Interface contacts:
Residue E404 in protein 2 is in contact with residue N93 in protein 1 (closest heavy-atom distance 3.0 Å).
Residue H233 in protein 2 interacts with residue D34 in protein 1 (closest heavy-atom distance 3.1 Å).
Residue G99 in protein 2 is in contact with residue L113 in protein 1 (closest heavy-atom distance 3.1 Å).
Residue Q441 in protein 2 is in contact with residue A38 in protein 1 (closest heavy-atom distance 3.3 Å).
Residue Y399 in protein 2 interacts with residue A85 in protein 1 (closest heavy-atom distance 2.8 Å).
Residue R367 in protein 2 is in contact with residue D102 in protein 1 (closest heavy-atom distance 2.9 Å).
Residue G190 in protein 2 contacts residue E24 in protein 1 (closest heavy-atom distance 3.0 Å).
Residue E189 in protein 2 interacts with residue K23 in protein 1 (closest heavy-atom distance 2.9 Å).
Residue D407 in protein 2 contacts residue K108 in protein 1 (closest heavy-atom distance 2.8 Å).
Residue E186 in protein 2 interacts with residue K22 in protein 1 (closest heavy-atom distance 2.8 Å).
Residue S320 in protein 2 contacts residue H90 in protein 1 (closest heavy-atom distance 2.9 Å).
Residue Y232 in protein 2 is in contact with residue V31 in protein 1 (closest heavy-atom distance 3.0 Å).
Residue D391 in protein 2 is in contact with residue R83 in protein 1 (closest heavy-atom distance 2.8 Å).
Residue R410 in protein 2 contacts residue Y105 in protein 1 (closest heavy-atom distance 3.0 Å).
Residue S320 in protein 2 is in contact with residue L111 in protein 1 (closest heavy-atom distance 2.8 Å).
Residue D323 in protein 2 contacts residue H90 in protein 1 (closest heavy-atom distance 2.9 Å).
Residue R204 in protein 2 interacts with residue N26 in protein 1 (closest heavy-atom distance 2.8 Å).
Residue R204 in protein 2 interacts with residue L28 in protein 1 (closest heavy-atom distance 2.7 Å).
Residue N408 in protein 2 is in contact with residue Y87 in protein 1 (closest heavy-atom distance 2.9 Å).
Residue G335 in protein 2 is in contact with residue Y67 in protein 1 (closest heavy-atom distance 3.0 Å).
Residue A443 in protein 2 interacts with residue H37 in protein 1 (closest heavy-atom distance 2.9 Å).
Residue Q331 in protein 2 is in contact with residue S66 in protein 1 (closest heavy-atom distance 2.8 Å).
Residue M439 in protein 2 interacts with residue T57 in protein 1 (closest heavy-atom distance 3.3 Å).
Residue Y389 in protein 2 interacts with residue I84 in protein 1 (closest heavy-atom distance 3.3 Å).
Residue Y389 in protein 2 contacts residue R83 in protein 1 (closest heavy-atom distance 3.4 Å).
Residue E321 in protein 2 contacts residue A109 in protein 1 (closest heavy-atom distance 3.3 Å).
Residue Q442 in protein 2 interacts with residue N56 in protein 1 (closest heavy-atom distance 2.8 Å).
Residue K192 in protein 2 interacts with residue V29 in protein 1 (closest heavy-atom distance 3.2 Å).
Residue N411 in protein 2 contacts residue M107 in protein 1 (closest heavy-atom distance 3.3 Å).
Residue Y399 in protein 2 interacts with residue I84 in protein 1 (closest heavy-atom distance 3.3 Å).
Residue D407 in protein 2 interacts with residue Y105 in protein 1 (closest heavy-atom distance 3.0 Å).
Residue N96 in protein 2 interacts with residue L97 in protein 1 (closest heavy-atom distance 2.8 Å).
Residue G335 in protein 2 is in contact with residue S66 in protein 1 (closest heavy-atom distance 3.0 Å).
Residue E288 in protein 2 contacts residue K58 in protein 1 (closest heavy-atom distance 2.9 Å).
Residue E187 in protein 2 interacts with residue A21 in protein 1 (closest heavy-atom distance 3.0 Å).
Residue F188 in protein 2 interacts with residue A21 in protein 1 (closest heavy-atom distance 3.4 Å).
Residue A234 in protein 2 is in contact with residue A33 in protein 1 (closest heavy-atom distance 3.3 Å).
Residue Q441 in protein 2 is in contact with residue H37 in protein 1 (closest heavy-atom distance 3.3 Å).
Residue E415 in protein 2 interacts with residue Y87 in protein 1 (closest heavy-atom distance 2.8 Å).
Residue E189 in protein 2 contacts residue V29 in protein 1 (closest heavy-atom distance 3.2 Å).
Residue K94 in protein 2 is in contact with residue D99 in protein 1 (closest heavy-atom distance 3.3 Å).
Residue N411 in protein 2 contacts residue K108 in protein 1 (closest heavy-atom distance 2.8 Å).
Residue F188 in protein 2 is in contact with residue V29 in protein 1 (closest heavy-atom distance 3.1 Å).
Residue E303 in protein 2 is in contact with residue A43 in protein 1 (closest heavy-atom distance 3.0 Å).
Residue R332 in protein 2 contacts residue Q81 in protein 1 (closest heavy-atom distance 2.8 Å).
Residue A443 in protein 2 interacts with residue A38 in protein 1 (closest heavy-atom distance 3.1 Å).
Residue R355 in protein 2 contacts residue Y87 in protein 1 (closest heavy-atom distance 3.2 Å).
Residue S299 in protein 2 interacts with residue I41 in protein 1 (closest heavy-atom distance 3.3 Å).
Residue Q331 in protein 2 interacts with residue S80 in protein 1 (closest heavy-atom distance 2.8 Å).
Residue E394 in protein 2 is in contact with residue R83 in protein 1 (closest heavy-atom distance 2.9 Å).
Residue A443 in protein 2 is in contact with residue H35 in protein 1 (closest heavy-atom distance 2.9 Å).
Residue E231 in protein 2 is in contact with residue H35 in protein 1 (closest heavy-atom distance 2.9 Å).
Residue L438 in protein 2 interacts with residue S39 in protein 1 (closest heavy-atom distance 3.1 Å).
Residue D407 in protein 2 interacts with residue N93 in protein 1 (closest heavy-atom distance 3.0 Å).
Residue N236 in protein 2 contacts residue V31 in protein 1 (closest heavy-atom distance 3.3 Å).
Residue Q441 in protein 2 contacts residue S39 in protein 1 (closest heavy-atom distance 3.2 Å).
Residue I95 in protein 2 contacts residue L97 in protein 1 (closest heavy-atom distance 3.3 Å).
Residue E187 in protein 2 contacts residue K22 in protein 1 (closest heavy-atom distance 3.1 Å).
Residue G334 in protein 2 interacts with residue S66 in protein 1 (closest heavy-atom distance 3.1 Å).
Residue F188 in protein 2 interacts with residue K22 in protein 1 (closest heavy-atom distance 3.4 Å).

These two protein chains interact to form a complex.

Sequence of protein 1:
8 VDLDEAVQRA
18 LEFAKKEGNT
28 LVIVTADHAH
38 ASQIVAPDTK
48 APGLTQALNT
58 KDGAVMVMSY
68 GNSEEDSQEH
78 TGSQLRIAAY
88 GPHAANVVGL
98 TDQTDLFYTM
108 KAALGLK

Sequence of protein 2:
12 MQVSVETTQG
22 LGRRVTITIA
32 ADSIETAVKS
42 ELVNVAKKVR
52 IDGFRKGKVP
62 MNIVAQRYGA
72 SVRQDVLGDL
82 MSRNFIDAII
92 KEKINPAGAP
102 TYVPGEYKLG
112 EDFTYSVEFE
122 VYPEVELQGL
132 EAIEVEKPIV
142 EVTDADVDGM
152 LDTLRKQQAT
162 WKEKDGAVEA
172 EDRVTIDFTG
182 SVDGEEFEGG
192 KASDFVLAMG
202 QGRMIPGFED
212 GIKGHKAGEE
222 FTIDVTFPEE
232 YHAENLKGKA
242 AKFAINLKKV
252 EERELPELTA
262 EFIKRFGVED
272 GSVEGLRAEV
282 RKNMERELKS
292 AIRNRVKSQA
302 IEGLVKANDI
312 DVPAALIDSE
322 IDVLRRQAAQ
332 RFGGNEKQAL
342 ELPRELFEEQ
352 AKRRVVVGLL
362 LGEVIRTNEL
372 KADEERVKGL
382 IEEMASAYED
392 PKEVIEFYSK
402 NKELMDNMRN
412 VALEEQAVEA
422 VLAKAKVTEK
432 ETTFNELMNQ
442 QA